Sequence of protein 1:
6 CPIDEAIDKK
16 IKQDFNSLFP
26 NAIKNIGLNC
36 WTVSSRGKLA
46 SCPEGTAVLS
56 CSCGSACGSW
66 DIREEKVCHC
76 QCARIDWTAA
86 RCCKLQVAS

The following describes two proteins that form a bound complex.

Sequence of protein 2:
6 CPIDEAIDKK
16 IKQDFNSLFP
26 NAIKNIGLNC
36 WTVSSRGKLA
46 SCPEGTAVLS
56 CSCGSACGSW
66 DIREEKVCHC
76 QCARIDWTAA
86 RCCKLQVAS

Interface contacts:
Residue F24 in protein 2 interacts with residue I28 in protein 1 (closest heavy-atom distance 4.0 Å).
Residue R86 in protein 2 contacts residue I67 in protein 1 (closest heavy-atom distance 3.8 Å).
Residue I28 in protein 2 contacts residue V92 in protein 1 (closest heavy-atom distance 3.5 Å).
Residue L90 in protein 2 contacts residue L90 in protein 1 (closest heavy-atom distance 4.2 Å).
Residue C35 in protein 2 is in contact with residue L54 in protein 1 (closest heavy-atom distance 3.9 Å).
Residue F20 in protein 2 contacts residue F20 in protein 1 (closest heavy-atom distance 3.8 Å).
Residue I28 in protein 2 contacts residue I31 in protein 1 (closest heavy-atom distance 3.7 Å).
Residue I12 in protein 2 interacts with residue I12 in protein 1 (closest heavy-atom distance 3.9 Å).
Residue F20 in protein 2 contacts residue A27 in protein 1 (closest heavy-atom distance 4.0 Å).
Residue L33 in protein 2 interacts with residue L54 in protein 1 (closest heavy-atom distance 3.7 Å).
Residue I16 in protein 2 interacts with residue K15 in protein 1 (closest heavy-atom distance 3.7 Å).
Residue F20 in protein 2 is in contact with residue L23 in protein 1 (closest heavy-atom distance 3.6 Å).
Residue F20 in protein 2 contacts residue F24 in protein 1 (closest heavy-atom distance 3.8 Å).
Residue L33 in protein 2 contacts residue K89 in protein 1 (closest heavy-atom distance 4.4 Å).
Residue I16 in protein 2 interacts with residue L23 in protein 1 (closest heavy-atom distance 4.6 Å).
Residue I16 in protein 2 is in contact with residue F20 in protein 1 (closest heavy-atom distance 3.6 Å).
Residue C35 in protein 2 contacts residue V53 in protein 1 (closest heavy-atom distance 4.3 Å).
Residue I12 in protein 2 is in contact with residue K15 in protein 1 (closest heavy-atom distance 4.7 Å).
Residue L33 in protein 2 interacts with residue L33 in protein 1 (closest heavy-atom distance 4.1 Å).
Residue I16 in protein 2 contacts residue D19 in protein 1 (closest heavy-atom distance 3.6 Å).
Residue C88 in protein 2 is in contact with residue L54 in protein 1 (closest heavy-atom distance 3.9 Å).
Residue L33 in protein 2 contacts residue C88 in protein 1 (closest heavy-atom distance 3.3 Å).
Residue K17 in protein 2 contacts residue D19 in protein 1 (closest heavy-atom distance 4.3 Å).
Residue I16 in protein 2 is in contact with residue I16 in protein 1 (closest heavy-atom distance 3.7 Å).
Residue D13 in protein 2 contacts residue D19 in protein 1 (closest heavy-atom distance 2.6 Å).
Residue F24 in protein 2 interacts with residue I31 in protein 1 (closest heavy-atom distance 4.0 Å).
Residue L54 in protein 2 contacts residue L54 in protein 1 (closest heavy-atom distance 3.7 Å).
Residue L33 in protein 2 contacts residue A52 in protein 1 (closest heavy-atom distance 3.4 Å).
Residue P25 in protein 2 is in contact with residue V92 in protein 1 (closest heavy-atom distance 4.1 Å).
Residue K17 in protein 2 is in contact with residue L23 in protein 1 (closest heavy-atom distance 4.3 Å).
Residue R86 in protein 2 is in contact with residue L54 in protein 1 (closest heavy-atom distance 4.8 Å).
Residue C35 in protein 2 contacts residue E70 in protein 1 (closest heavy-atom distance 2.9 Å).
Residue I28 in protein 2 is in contact with residue L90 in protein 1 (closest heavy-atom distance 4.1 Å).
Residue I31 in protein 2 contacts residue L90 in protein 1 (closest heavy-atom distance 3.4 Å).
Residue N34 in protein 2 interacts with residue E70 in protein 1 (closest heavy-atom distance 2.9 Å).
Residue D13 in protein 2 interacts with residue K15 in protein 1 (closest heavy-atom distance 2.9 Å).
Residue R86 in protein 2 contacts residue V53 in protein 1 (closest heavy-atom distance 4.8 Å).
Residue F24 in protein 2 contacts residue F24 in protein 1 (closest heavy-atom distance 4.2 Å).
Residue R86 in protein 2 interacts with residue E70 in protein 1 (closest heavy-atom distance 4.7 Å).
Residue F24 in protein 2 interacts with residue A27 in protein 1 (closest heavy-atom distance 3.5 Å).
Residue D9 in protein 2 contacts residue K15 in protein 1 (closest heavy-atom distance 4.4 Å).
Residue F24 in protein 2 interacts with residue V92 in protein 1 (closest heavy-atom distance 4.4 Å).
Residue L33 in protein 2 interacts with residue E70 in protein 1 (closest heavy-atom distance 3.9 Å).